These two protein chains interact to form a complex.

Sequence of the second protein:
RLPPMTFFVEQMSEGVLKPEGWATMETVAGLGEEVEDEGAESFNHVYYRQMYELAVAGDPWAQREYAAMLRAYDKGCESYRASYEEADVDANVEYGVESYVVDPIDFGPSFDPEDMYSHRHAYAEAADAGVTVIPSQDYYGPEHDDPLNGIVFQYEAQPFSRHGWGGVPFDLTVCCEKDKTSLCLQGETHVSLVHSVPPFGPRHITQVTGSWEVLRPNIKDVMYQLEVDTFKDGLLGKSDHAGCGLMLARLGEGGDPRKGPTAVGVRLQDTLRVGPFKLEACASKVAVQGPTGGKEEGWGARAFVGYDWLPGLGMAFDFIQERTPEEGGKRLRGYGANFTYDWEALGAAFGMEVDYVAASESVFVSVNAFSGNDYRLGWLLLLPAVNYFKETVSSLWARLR

Contacts between the two chains:
Residue Q798 in the second protein is in contact with residue Y10 in the first protein (closest heavy-atom distance 3.6 Å).
Residue K814 in the second protein interacts with residue I3 in the first protein (closest heavy-atom distance 3.7 Å).
Residue L797 in the second protein contacts residue I3 in the first protein (closest heavy-atom distance 4.0 Å).
Residue G772 in the second protein contacts residue Y14 in the first protein (closest heavy-atom distance 3.5 Å).
Residue H733 in the second protein is in contact with residue Y17 in the first protein (closest heavy-atom distance 4.6 Å).
Residue C773 in the second protein contacts residue Y14 in the first protein (closest heavy-atom distance 3.6 Å).
Residue V795 in the second protein interacts with residue A7 in the first protein (closest heavy-atom distance 3.8 Å).
Residue A812 in the second protein interacts with residue I3 in the first protein (closest heavy-atom distance 3.7 Å).
Residue K761 in the second protein is in contact with residue Y14 in the first protein (closest heavy-atom distance 3.1 Å).
Residue L764 in the second protein interacts with residue L13 in the first protein (closest heavy-atom distance 3.7 Å).
Residue R852 in the second protein is in contact with residue K1 in the first protein (closest heavy-atom distance 4.7 Å).
Residue P731 in the second protein contacts residue Y17 in the first protein (closest heavy-atom distance 3.3 Å).
Residue F760 in the second protein interacts with residue Y14 in the first protein (closest heavy-atom distance 3.9 Å).
Residue K814 in the second protein interacts with residue F4 in the first protein (closest heavy-atom distance 4.8 Å).
Residue L797 in the second protein is in contact with residue A6 in the first protein (closest heavy-atom distance 3.3 Å).
Residue C773 in the second protein is in contact with residue A7 in the first protein (closest heavy-atom distance 4.9 Å).
Residue H724 in the second protein contacts residue E18 in the first protein (closest heavy-atom distance 3.3 Å).
Residue F729 in the second protein contacts residue Y17 in the first protein (closest heavy-atom distance 4.9 Å).
Residue C773 in the second protein is in contact with residue A11 in the first protein (closest heavy-atom distance 4.3 Å).
Residue A812 in the second protein is in contact with residue F2 in the first protein (closest heavy-atom distance 4.8 Å).
Residue G730 in the second protein is in contact with residue Y17 in the first protein (closest heavy-atom distance 4.0 Å).
Residue L764 in the second protein interacts with residue Y14 in the first protein (closest heavy-atom distance 3.5 Å).
Residue L797 in the second protein contacts residue F2 in the first protein (closest heavy-atom distance 4.8 Å).
Residue S813 in the second protein is in contact with residue I3 in the first protein (closest heavy-atom distance 4.0 Å).
Residue R796 in the second protein interacts with residue I3 in the first protein (closest heavy-atom distance 4.7 Å).
Residue A771 in the second protein contacts residue Y10 in the first protein (closest heavy-atom distance 3.8 Å).
Residue A771 in the second protein interacts with residue Y14 in the first protein (closest heavy-atom distance 2.8 Å).
Residue L765 in the second protein is in contact with residue Y10 in the first protein (closest heavy-atom distance 4.3 Å).
Residue R860 in the second protein contacts residue K1 in the first protein (closest heavy-atom distance 4.9 Å).
Residue W828 in the second protein is in contact with residue K1 in the first protein (closest heavy-atom distance 3.9 Å).
Residue L764 in the second protein interacts with residue Y10 in the first protein (closest heavy-atom distance 3.6 Å).
Residue G772 in the second protein is in contact with residue Y10 in the first protein (closest heavy-atom distance 3.8 Å).
Residue K761 in the second protein is in contact with residue Y17 in the first protein (closest heavy-atom distance 4.7 Å).
Residue C773 in the second protein is in contact with residue Y10 in the first protein (closest heavy-atom distance 3.9 Å).
Residue S725 in the second protein contacts residue Y17 in the first protein (closest heavy-atom distance 4.4 Å).
Residue Q850 in the second protein is in contact with residue K1 in the first protein (closest heavy-atom distance 4.1 Å).
Residue H733 in the second protein interacts with residue Y14 in the first protein (closest heavy-atom distance 4.6 Å).
Residue W828 in the second protein interacts with residue I3 in the first protein (closest heavy-atom distance 4.5 Å).
Residue H733 in the second protein interacts with residue E18 in the first protein (closest heavy-atom distance 4.2 Å).
Residue V795 in the second protein interacts with residue I3 in the first protein (closest heavy-atom distance 3.3 Å).
Residue D799 in the second protein interacts with residue Y10 in the first protein (closest heavy-atom distance 3.0 Å).
Residue L797 in the second protein is in contact with residue Y10 in the first protein (closest heavy-atom distance 3.7 Å).
Residue T759 in the second protein interacts with residue Y14 in the first protein (closest heavy-atom distance 3.4 Å).
Residue L797 in the second protein interacts with residue A7 in the first protein (closest heavy-atom distance 3.7 Å).

Sequence of the first protein:
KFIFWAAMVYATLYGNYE